Sequence of chain A:
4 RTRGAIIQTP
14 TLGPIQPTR

These two protein chains interact to form a complex.

Residue-level contacts at the interface:
Residue N119 in chain B contacts residue Q11 in chain A (closest heavy-atom distance 3.1 Å).
Residue T86 in chain B is in contact with residue L15 in chain A (closest heavy-atom distance 4.7 Å).
Residue N119 in chain B is in contact with residue T5 in chain A (closest heavy-atom distance 3.6 Å).
Residue C396 in chain B interacts with residue T14 in chain A (closest heavy-atom distance 4.1 Å).
Residue T86 in chain B contacts residue I9 in chain A (closest heavy-atom distance 4.3 Å).
Residue F206 in chain B interacts with residue T5 in chain A (closest heavy-atom distance 4.4 Å).
Residue N85 in chain B is in contact with residue I9 in chain A (closest heavy-atom distance 2.9 Å).
Residue N119 in chain B contacts residue R4 in chain A (closest heavy-atom distance 3.8 Å).
Residue T86 in chain B is in contact with residue A8 in chain A (closest heavy-atom distance 4.6 Å).
Residue N85 in chain B interacts with residue I18 in chain A (closest heavy-atom distance 3.3 Å).
Residue N85 in chain B is in contact with residue A8 in chain A (closest heavy-atom distance 3.3 Å).
Residue N85 in chain B is in contact with residue P17 in chain A (closest heavy-atom distance 4.4 Å).
Residue T86 in chain B interacts with residue G7 in chain A (closest heavy-atom distance 3.1 Å).
Residue H84 in chain B contacts residue A8 in chain A (closest heavy-atom distance 4.2 Å).
Residue W156 in chain B is in contact with residue Q11 in chain A (closest heavy-atom distance 3.4 Å).
Residue F206 in chain B is in contact with residue T14 in chain A (closest heavy-atom distance 4.7 Å).
Residue T86 in chain B is in contact with residue R6 in chain A (closest heavy-atom distance 3.4 Å).
Residue Q87 in chain B interacts with residue R6 in chain A (closest heavy-atom distance 3.5 Å).
Residue H84 in chain B contacts residue P13 in chain A (closest heavy-atom distance 2.7 Å).
Residue C396 in chain B interacts with residue T5 in chain A (closest heavy-atom distance 3.8 Å).
Residue H84 in chain B is in contact with residue R6 in chain A (closest heavy-atom distance 2.8 Å).
Residue T86 in chain B contacts residue G16 in chain A (closest heavy-atom distance 4.3 Å).
Residue T86 in chain B interacts with residue T14 in chain A (closest heavy-atom distance 3.3 Å).
Residue F118 in chain B is in contact with residue R4 in chain A (closest heavy-atom distance 4.4 Å).
Residue F206 in chain B contacts residue R6 in chain A (closest heavy-atom distance 3.5 Å).
Residue H84 in chain B is in contact with residue T14 in chain A (closest heavy-atom distance 3.2 Å).
Residue N85 in chain B interacts with residue I10 in chain A (closest heavy-atom distance 3.9 Å).
Residue W368 in chain B interacts with residue R4 in chain A (closest heavy-atom distance 4.5 Å).
Residue H125 in chain B interacts with residue T12 in chain A (closest heavy-atom distance 4.5 Å).
Residue F206 in chain B contacts residue P13 in chain A (closest heavy-atom distance 3.7 Å).
Residue H84 in chain B interacts with residue L15 in chain A (closest heavy-atom distance 3.5 Å).
Residue N85 in chain B interacts with residue T14 in chain A (closest heavy-atom distance 4.5 Å).
Residue C396 in chain B is in contact with residue R6 in chain A (closest heavy-atom distance 4.5 Å).
Residue C395 in chain B interacts with residue T5 in chain A (closest heavy-atom distance 4.4 Å).
Residue P120 in chain B interacts with residue Q11 in chain A (closest heavy-atom distance 4.6 Å).
Residue F118 in chain B interacts with residue R6 in chain A (closest heavy-atom distance 3.7 Å).
Residue F206 in chain B interacts with residue L15 in chain A (closest heavy-atom distance 4.0 Å).
Residue D121 in chain B interacts with residue Q11 in chain A (closest heavy-atom distance 3.2 Å).
Residue N119 in chain B contacts residue T12 in chain A (closest heavy-atom distance 3.7 Å).
Residue C395 in chain B is in contact with residue T12 in chain A (closest heavy-atom distance 4.3 Å).
Residue Q87 in chain B interacts with residue P13 in chain A (closest heavy-atom distance 4.0 Å).
Residue T86 in chain B interacts with residue P13 in chain A (closest heavy-atom distance 4.0 Å).
Residue F118 in chain B interacts with residue T12 in chain A (closest heavy-atom distance 4.0 Å).
Residue F118 in chain B is in contact with residue P13 in chain A (closest heavy-atom distance 3.3 Å).
Residue H84 in chain B is in contact with residue G7 in chain A (closest heavy-atom distance 3.4 Å).
Residue N85 in chain B interacts with residue G16 in chain A (closest heavy-atom distance 3.0 Å).
Residue E154 in chain B is in contact with residue R6 in chain A (closest heavy-atom distance 3.7 Å).
Residue F206 in chain B is in contact with residue T12 in chain A (closest heavy-atom distance 4.4 Å).
Residue C396 in chain B interacts with residue T12 in chain A (closest heavy-atom distance 3.6 Å).
Residue W156 in chain B contacts residue P13 in chain A (closest heavy-atom distance 4.7 Å).
Residue W156 in chain B interacts with residue R6 in chain A (closest heavy-atom distance 3.2 Å).
Residue W156 in chain B is in contact with residue R4 in chain A (closest heavy-atom distance 3.9 Å).
Residue N85 in chain B is in contact with residue L15 in chain A (closest heavy-atom distance 3.2 Å).
Residue D83 in chain B is in contact with residue L15 in chain A (closest heavy-atom distance 4.8 Å).
Residue F206 in chain B interacts with residue G7 in chain A (closest heavy-atom distance 4.6 Å).
Residue D369 in chain B interacts with residue R4 in chain A (closest heavy-atom distance 4.1 Å).
Residue F118 in chain B contacts residue T5 in chain A (closest heavy-atom distance 4.0 Å).
Residue F118 in chain B is in contact with residue Q11 in chain A (closest heavy-atom distance 4.3 Å).
Residue H125 in chain B is in contact with residue T5 in chain A (closest heavy-atom distance 4.5 Å).
Residue N85 in chain B interacts with residue G7 in chain A (closest heavy-atom distance 4.2 Å).

Sequence of chain B:
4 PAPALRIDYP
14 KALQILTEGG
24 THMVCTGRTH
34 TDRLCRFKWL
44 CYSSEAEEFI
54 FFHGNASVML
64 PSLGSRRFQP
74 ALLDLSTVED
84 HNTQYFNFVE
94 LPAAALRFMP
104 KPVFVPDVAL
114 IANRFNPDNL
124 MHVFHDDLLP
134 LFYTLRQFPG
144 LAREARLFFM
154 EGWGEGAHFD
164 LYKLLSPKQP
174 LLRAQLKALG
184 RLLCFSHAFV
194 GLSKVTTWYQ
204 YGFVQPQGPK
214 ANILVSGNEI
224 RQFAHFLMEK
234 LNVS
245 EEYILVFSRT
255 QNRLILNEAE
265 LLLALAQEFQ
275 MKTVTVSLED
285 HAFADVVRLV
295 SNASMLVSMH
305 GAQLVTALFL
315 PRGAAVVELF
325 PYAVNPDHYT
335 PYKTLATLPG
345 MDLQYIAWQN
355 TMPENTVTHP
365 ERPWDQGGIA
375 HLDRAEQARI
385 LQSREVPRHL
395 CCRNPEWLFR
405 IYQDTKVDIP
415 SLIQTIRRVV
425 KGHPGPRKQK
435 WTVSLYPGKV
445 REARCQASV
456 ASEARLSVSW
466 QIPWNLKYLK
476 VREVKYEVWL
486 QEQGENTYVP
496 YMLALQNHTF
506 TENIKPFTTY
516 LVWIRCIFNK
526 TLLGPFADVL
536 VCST